Sequence of chain A:
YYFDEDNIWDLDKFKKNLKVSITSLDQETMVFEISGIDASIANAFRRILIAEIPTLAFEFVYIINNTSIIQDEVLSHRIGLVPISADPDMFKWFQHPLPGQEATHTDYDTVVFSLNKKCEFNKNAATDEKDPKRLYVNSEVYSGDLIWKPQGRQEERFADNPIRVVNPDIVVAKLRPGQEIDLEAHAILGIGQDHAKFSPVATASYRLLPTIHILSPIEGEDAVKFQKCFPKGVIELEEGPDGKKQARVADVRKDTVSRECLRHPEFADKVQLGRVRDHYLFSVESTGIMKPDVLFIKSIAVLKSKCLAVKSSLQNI

Sequence of chain B:
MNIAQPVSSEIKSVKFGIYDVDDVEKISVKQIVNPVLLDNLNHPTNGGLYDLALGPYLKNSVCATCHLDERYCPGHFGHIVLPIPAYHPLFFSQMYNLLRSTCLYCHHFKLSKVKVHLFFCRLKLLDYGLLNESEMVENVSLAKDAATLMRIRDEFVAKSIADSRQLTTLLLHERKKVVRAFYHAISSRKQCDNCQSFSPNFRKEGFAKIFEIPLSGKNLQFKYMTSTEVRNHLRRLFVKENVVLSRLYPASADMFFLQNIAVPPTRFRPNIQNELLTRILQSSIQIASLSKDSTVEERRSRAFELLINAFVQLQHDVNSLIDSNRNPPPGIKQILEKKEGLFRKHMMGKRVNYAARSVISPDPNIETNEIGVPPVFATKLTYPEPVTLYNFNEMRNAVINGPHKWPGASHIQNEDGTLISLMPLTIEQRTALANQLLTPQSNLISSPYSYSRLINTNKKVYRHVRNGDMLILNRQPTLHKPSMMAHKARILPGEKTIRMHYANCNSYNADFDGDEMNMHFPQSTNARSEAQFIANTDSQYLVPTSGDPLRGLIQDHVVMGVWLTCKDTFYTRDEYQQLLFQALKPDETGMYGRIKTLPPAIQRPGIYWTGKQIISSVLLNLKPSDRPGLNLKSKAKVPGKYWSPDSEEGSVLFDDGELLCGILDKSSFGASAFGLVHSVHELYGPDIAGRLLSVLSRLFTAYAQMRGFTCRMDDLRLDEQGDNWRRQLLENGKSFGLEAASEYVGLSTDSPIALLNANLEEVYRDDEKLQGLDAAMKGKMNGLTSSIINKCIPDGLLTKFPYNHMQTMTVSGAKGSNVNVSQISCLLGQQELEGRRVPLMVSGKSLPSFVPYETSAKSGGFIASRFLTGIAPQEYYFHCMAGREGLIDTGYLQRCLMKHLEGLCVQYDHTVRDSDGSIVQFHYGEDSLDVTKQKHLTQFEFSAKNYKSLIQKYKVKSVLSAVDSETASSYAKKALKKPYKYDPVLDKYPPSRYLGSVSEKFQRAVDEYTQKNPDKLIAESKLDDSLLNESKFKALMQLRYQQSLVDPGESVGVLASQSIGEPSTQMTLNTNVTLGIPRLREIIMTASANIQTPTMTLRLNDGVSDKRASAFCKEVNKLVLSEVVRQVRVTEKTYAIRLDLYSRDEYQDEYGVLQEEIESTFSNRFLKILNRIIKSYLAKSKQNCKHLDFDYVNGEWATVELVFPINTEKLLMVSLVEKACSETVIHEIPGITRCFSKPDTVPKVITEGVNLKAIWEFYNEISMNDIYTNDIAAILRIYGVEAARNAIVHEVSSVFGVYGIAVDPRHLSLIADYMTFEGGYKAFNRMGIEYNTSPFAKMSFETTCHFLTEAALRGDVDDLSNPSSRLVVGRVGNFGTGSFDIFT

These two protein chains interact to form a complex.

Interface contacts:
Residue T558 in chain B interacts with residue E130 in chain A (closest heavy-atom distance 4.2 Å).
Residue A564 in chain B is in contact with residue I92 in chain A (closest heavy-atom distance 4.8 Å).
Residue I559 in chain B contacts residue E130 in chain A (closest heavy-atom distance 3.4 Å).
Residue Q568 in chain B interacts with residue I92 in chain A (closest heavy-atom distance 4.1 Å).
Residue E560 in chain B contacts residue Y90 in chain A (closest heavy-atom distance 3.1 Å).
Residue N567 in chain B interacts with residue E212 in chain A (closest heavy-atom distance 3.9 Å).
Residue I559 in chain B contacts residue A131 in chain A (closest heavy-atom distance 3.7 Å).